These two protein chains interact to form a complex.

Sequence of the second protein:
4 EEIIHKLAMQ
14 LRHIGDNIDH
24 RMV

Interface contacts:
Residue K94 in the first protein is in contact with residue I7 in the second protein (closest heavy-atom distance 3.6 Å).
Residue N67 in the first protein interacts with residue I17 in the second protein (closest heavy-atom distance 4.1 Å).
Residue L78 in the first protein contacts residue L10 in the second protein (closest heavy-atom distance 4.1 Å).
Residue I95 in the first protein is in contact with residue L14 in the second protein (closest heavy-atom distance 3.7 Å).
Residue N67 in the first protein is in contact with residue I21 in the second protein (closest heavy-atom distance 4.1 Å).
Residue S98 in the first protein interacts with residue H8 in the second protein (closest heavy-atom distance 3.9 Å).
Residue F74 in the first protein contacts residue L10 in the second protein (closest heavy-atom distance 3.8 Å).
Residue G107 in the first protein is in contact with residue G18 in the second protein (closest heavy-atom distance 3.2 Å).
Residue L99 in the first protein contacts residue R15 in the second protein (closest heavy-atom distance 3.5 Å).
Residue I95 in the first protein interacts with residue I7 in the second protein (closest heavy-atom distance 3.9 Å).
Residue L99 in the first protein interacts with residue A11 in the second protein (closest heavy-atom distance 3.9 Å).
Residue I95 in the first protein interacts with residue L10 in the second protein (closest heavy-atom distance 3.7 Å).
Residue G107 in the first protein interacts with residue M25 in the second protein (closest heavy-atom distance 4.3 Å).
Residue W106 in the first protein contacts residue D22 in the second protein (closest heavy-atom distance 3.5 Å).
Residue F115 in the first protein is in contact with residue L14 in the second protein (closest heavy-atom distance 3.5 Å).
Residue M77 in the first protein contacts residue Q13 in the second protein (closest heavy-atom distance 3.5 Å).
Residue M77 in the first protein is in contact with residue L10 in the second protein (closest heavy-atom distance 3.5 Å).
Residue M77 in the first protein interacts with residue K9 in the second protein (closest heavy-atom distance 3.6 Å).
Residue I66 in the first protein contacts residue R24 in the second protein (closest heavy-atom distance 3.3 Å).
Residue W106 in the first protein contacts residue M25 in the second protein (closest heavy-atom distance 3.7 Å).
Residue I95 in the first protein interacts with residue A11 in the second protein (closest heavy-atom distance 3.2 Å).
Residue F74 in the first protein is in contact with residue L14 in the second protein (closest heavy-atom distance 3.4 Å).
Residue Y70 in the first protein is in contact with residue I17 in the second protein (closest heavy-atom distance 3.5 Å).
Residue A111 in the first protein contacts residue L14 in the second protein (closest heavy-atom distance 3.4 Å).
Residue R108 in the first protein interacts with residue D19 in the second protein (closest heavy-atom distance 3.3 Å).
Residue I62 in the first protein interacts with residue M25 in the second protein (closest heavy-atom distance 3.5 Å).
Residue I66 in the first protein interacts with residue I21 in the second protein (closest heavy-atom distance 3.3 Å).
Residue L99 in the first protein interacts with residue L14 in the second protein (closest heavy-atom distance 3.8 Å).
Residue S98 in the first protein is in contact with residue A11 in the second protein (closest heavy-atom distance 3.8 Å).
Residue E101 in the first protein contacts residue R15 in the second protein (closest heavy-atom distance 3.9 Å).
Residue I66 in the first protein interacts with residue I17 in the second protein (closest heavy-atom distance 3.6 Å).
Residue S98 in the first protein is in contact with residue M12 in the second protein (closest heavy-atom distance 3.2 Å).
Residue I62 in the first protein interacts with residue R24 in the second protein (closest heavy-atom distance 2.2 Å).
Residue Y70 in the first protein interacts with residue Q13 in the second protein (closest heavy-atom distance 3.8 Å).
Residue G107 in the first protein interacts with residue D22 in the second protein (closest heavy-atom distance 3.4 Å).
Residue D65 in the first protein contacts residue R24 in the second protein (closest heavy-atom distance 2.2 Å).
Residue M77 in the first protein interacts with residue I6 in the second protein (closest heavy-atom distance 3.4 Å).
Residue S102 in the first protein interacts with residue R15 in the second protein (closest heavy-atom distance 2.8 Å).
Residue I66 in the first protein interacts with residue N20 in the second protein (closest heavy-atom distance 3.5 Å).
Residue L81 in the first protein interacts with residue I6 in the second protein (closest heavy-atom distance 4.1 Å).
Residue N105 in the first protein interacts with residue D19 in the second protein (closest heavy-atom distance 3.1 Å).
Residue H80 in the first protein contacts residue I6 in the second protein (closest heavy-atom distance 4.3 Å).
Residue I62 in the first protein is in contact with residue I21 in the second protein (closest heavy-atom distance 3.9 Å).
Residue E73 in the first protein interacts with residue Q13 in the second protein (closest heavy-atom distance 3.2 Å).
Residue N105 in the first protein contacts residue D22 in the second protein (closest heavy-atom distance 3.5 Å).
Residue R108 in the first protein contacts residue R15 in the second protein (closest heavy-atom distance 3.6 Å).
Residue G63 in the first protein contacts residue I21 in the second protein (closest heavy-atom distance 4.3 Å).
Residue R108 in the first protein contacts residue G18 in the second protein (closest heavy-atom distance 3.9 Å).
Residue Y70 in the first protein interacts with residue H16 in the second protein (closest heavy-atom distance 3.2 Å).
Residue S98 in the first protein contacts residue R15 in the second protein (closest heavy-atom distance 2.5 Å).
Residue N105 in the first protein is in contact with residue G18 in the second protein (closest heavy-atom distance 4.2 Å).
Residue F115 in the first protein interacts with residue L10 in the second protein (closest heavy-atom distance 4.2 Å).
Residue V110 in the first protein is in contact with residue M25 in the second protein (closest heavy-atom distance 4.0 Å).
Residue N163 in the first protein interacts with residue M25 in the second protein (closest heavy-atom distance 3.6 Å).
Residue F74 in the first protein contacts residue I17 in the second protein (closest heavy-atom distance 3.4 Å).
Residue L81 in the first protein interacts with residue L10 in the second protein (closest heavy-atom distance 3.6 Å).
Residue F74 in the first protein contacts residue Q13 in the second protein (closest heavy-atom distance 3.8 Å).
Residue G107 in the first protein contacts residue I21 in the second protein (closest heavy-atom distance 4.1 Å).
Residue A111 in the first protein contacts residue G18 in the second protein (closest heavy-atom distance 3.9 Å).
Residue V110 in the first protein contacts residue I21 in the second protein (closest heavy-atom distance 4.1 Å).

Sequence of the first protein:
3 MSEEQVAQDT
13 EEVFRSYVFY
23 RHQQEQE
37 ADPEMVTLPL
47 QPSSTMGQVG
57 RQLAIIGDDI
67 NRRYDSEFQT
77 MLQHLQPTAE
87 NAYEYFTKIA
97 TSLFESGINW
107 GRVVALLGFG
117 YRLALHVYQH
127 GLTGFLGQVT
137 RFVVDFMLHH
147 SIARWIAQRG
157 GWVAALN